Sequence of the second protein:
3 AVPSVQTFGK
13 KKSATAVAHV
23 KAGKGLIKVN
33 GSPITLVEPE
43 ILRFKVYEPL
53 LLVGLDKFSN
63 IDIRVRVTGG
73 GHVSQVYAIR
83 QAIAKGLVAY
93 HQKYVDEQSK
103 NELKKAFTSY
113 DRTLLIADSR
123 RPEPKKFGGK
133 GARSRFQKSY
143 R

Contacts between the two chains:
Residue V6 in the first protein interacts with residue K30 in the second protein (closest heavy-atom distance 3.9 Å).
Residue D8 in the first protein is in contact with residue L38 in the second protein (closest heavy-atom distance 4.3 Å).
Residue V9 in the first protein contacts residue L38 in the second protein (closest heavy-atom distance 3.8 Å).
Residue R7 in the first protein is in contact with residue L38 in the second protein (closest heavy-atom distance 3.3 Å).
Residue V6 in the first protein interacts with residue L38 in the second protein (closest heavy-atom distance 4.4 Å).
Residue V9 in the first protein contacts residue E40 in the second protein (closest heavy-atom distance 3.9 Å).
Residue S5 in the first protein is in contact with residue L38 in the second protein (closest heavy-atom distance 3.9 Å).

These two protein chains interact to form a complex.

Sequence of the first protein:
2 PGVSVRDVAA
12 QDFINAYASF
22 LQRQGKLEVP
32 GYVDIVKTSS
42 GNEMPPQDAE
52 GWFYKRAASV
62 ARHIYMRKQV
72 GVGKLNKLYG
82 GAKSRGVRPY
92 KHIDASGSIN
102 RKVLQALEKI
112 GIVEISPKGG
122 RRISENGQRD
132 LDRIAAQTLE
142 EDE